Sequence of the second protein:
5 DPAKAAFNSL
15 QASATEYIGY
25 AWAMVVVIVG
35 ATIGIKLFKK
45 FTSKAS

Sequence of the first protein:
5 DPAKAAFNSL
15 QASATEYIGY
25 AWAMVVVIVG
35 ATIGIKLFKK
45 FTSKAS

Residue-level contacts at the interface:
Residue G38 in the first protein interacts with residue W26 in the second protein (closest heavy-atom distance 3.7 Å).
Residue K43 in the first protein is in contact with residue V29 in the second protein (closest heavy-atom distance 3.9 Å).
Residue F42 in the first protein interacts with residue V30 in the second protein (closest heavy-atom distance 4.3 Å).
Residue Y21 in the first protein interacts with residue A7 in the second protein (closest heavy-atom distance 3.4 Å).
Residue S50 in the first protein interacts with residue K44 in the second protein (closest heavy-atom distance 3.2 Å).
Residue M28 in the first protein is in contact with residue L14 in the second protein (closest heavy-atom distance 4.2 Å).
Residue F42 in the first protein contacts residue V29 in the second protein (closest heavy-atom distance 4.1 Å).
Residue F42 in the first protein interacts with residue V33 in the second protein (closest heavy-atom distance 3.7 Å).
Residue S47 in the first protein interacts with residue K40 in the second protein (closest heavy-atom distance 3.3 Å).
Residue I39 in the first protein interacts with residue A25 in the second protein (closest heavy-atom distance 4.2 Å).
Residue I32 in the first protein is in contact with residue A18 in the second protein (closest heavy-atom distance 3.8 Å).
Residue A35 in the first protein contacts residue W26 in the second protein (closest heavy-atom distance 4.3 Å).
Residue V31 in the first protein interacts with residue I22 in the second protein (closest heavy-atom distance 3.4 Å).
Residue F42 in the first protein interacts with residue W26 in the second protein (closest heavy-atom distance 3.9 Å).
Residue I39 in the first protein is in contact with residue W26 in the second protein (closest heavy-atom distance 3.6 Å).
Residue I32 in the first protein is in contact with residue I22 in the second protein (closest heavy-atom distance 4.6 Å).
Residue S47 in the first protein contacts residue I37 in the second protein (closest heavy-atom distance 4.3 Å).
Residue S50 in the first protein contacts residue K40 in the second protein (closest heavy-atom distance 2.9 Å).
Residue Y24 in the first protein is in contact with residue F11 in the second protein (closest heavy-atom distance 3.5 Å).
Residue V31 in the first protein is in contact with residue Q15 in the second protein (closest heavy-atom distance 3.6 Å).
Residue A27 in the first protein interacts with residue Q15 in the second protein (closest heavy-atom distance 3.7 Å).
Residue Y24 in the first protein interacts with residue K8 in the second protein (closest heavy-atom distance 3.6 Å).
Residue A35 in the first protein contacts residue I22 in the second protein (closest heavy-atom distance 3.6 Å).
Residue T46 in the first protein interacts with residue I37 in the second protein (closest heavy-atom distance 3.7 Å).
Residue S50 in the first protein contacts residue L41 in the second protein (closest heavy-atom distance 4.3 Å).
Residue V31 in the first protein is in contact with residue T19 in the second protein (closest heavy-atom distance 4.1 Å).
Residue S50 in the first protein is in contact with residue I37 in the second protein (closest heavy-atom distance 3.7 Å).
Residue K43 in the first protein interacts with residue V33 in the second protein (closest heavy-atom distance 3.8 Å).
Residue Y21 in the first protein is in contact with residue F11 in the second protein (closest heavy-atom distance 3.9 Å).
Residue M28 in the first protein is in contact with residue A18 in the second protein (closest heavy-atom distance 4.4 Å).
Residue E20 in the first protein interacts with residue D5 in the second protein (closest heavy-atom distance 4.5 Å).
Residue A25 in the first protein contacts residue F11 in the second protein (closest heavy-atom distance 4.5 Å).
Residue T46 in the first protein interacts with residue V33 in the second protein (closest heavy-atom distance 4.0 Å).
Residue M28 in the first protein interacts with residue Q15 in the second protein (closest heavy-atom distance 4.0 Å).
Residue Y24 in the first protein is in contact with residue N12 in the second protein (closest heavy-atom distance 5.0 Å).
Residue Y24 in the first protein contacts residue Q15 in the second protein (closest heavy-atom distance 4.8 Å).
Residue I39 in the first protein interacts with residue V29 in the second protein (closest heavy-atom distance 3.8 Å).

The following describes two proteins that form a bound complex.